Sequence of chain A:
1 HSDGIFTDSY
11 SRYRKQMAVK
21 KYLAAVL

Sequence of chain B:
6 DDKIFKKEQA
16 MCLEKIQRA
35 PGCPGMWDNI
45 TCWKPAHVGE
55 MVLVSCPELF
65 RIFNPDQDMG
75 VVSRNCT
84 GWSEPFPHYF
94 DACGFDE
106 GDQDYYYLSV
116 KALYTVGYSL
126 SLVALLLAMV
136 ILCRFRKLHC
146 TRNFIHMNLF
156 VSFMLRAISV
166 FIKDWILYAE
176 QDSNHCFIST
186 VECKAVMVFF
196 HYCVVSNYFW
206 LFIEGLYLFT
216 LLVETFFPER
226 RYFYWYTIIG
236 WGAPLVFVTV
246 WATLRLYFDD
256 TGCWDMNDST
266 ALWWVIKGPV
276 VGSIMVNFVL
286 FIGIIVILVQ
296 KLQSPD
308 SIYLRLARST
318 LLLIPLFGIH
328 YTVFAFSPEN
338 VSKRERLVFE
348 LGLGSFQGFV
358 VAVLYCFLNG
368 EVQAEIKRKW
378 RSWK

Interface contacts:
Residue Q108 in chain B interacts with residue Y13 in chain A (closest heavy-atom distance 3.9 Å).
Residue K116 in chain B contacts residue F6 in chain A (closest heavy-atom distance 4.0 Å).
Residue F93 in chain B interacts with residue L23 in chain A (closest heavy-atom distance 3.9 Å).
Residue I66 in chain B is in contact with residue K15 in chain A (closest heavy-atom distance 4.0 Å).
Residue R161 in chain B interacts with residue S2 in chain A (closest heavy-atom distance 4.3 Å).
Residue V115 in chain B interacts with residue F6 in chain A (closest heavy-atom distance 3.6 Å).
Residue Y112 in chain B interacts with residue S9 in chain A (closest heavy-atom distance 2.3 Å).
Residue Y203 in chain B interacts with residue S2 in chain A (closest heavy-atom distance 4.1 Å).
Residue Y112 in chain B interacts with residue F6 in chain A (closest heavy-atom distance 3.6 Å).
Residue L348 in chain B is in contact with residue S2 in chain A (closest heavy-atom distance 3.3 Å).
Residue I44 in chain B interacts with residue V26 in chain A (closest heavy-atom distance 3.7 Å).
Residue D177 in chain B interacts with residue M17 in chain A (closest heavy-atom distance 3.4 Å).
Residue F67 in chain B is in contact with residue Q16 in chain A (closest heavy-atom distance 3.3 Å).
Residue Y112 in chain B is in contact with residue Y13 in chain A (closest heavy-atom distance 3.5 Å).
Residue A174 in chain B is in contact with residue R14 in chain A (closest heavy-atom distance 3.4 Å).
Residue L348 in chain B interacts with residue D3 in chain A (closest heavy-atom distance 3.3 Å).
Residue R161 in chain B is in contact with residue D3 in chain A (closest heavy-atom distance 3.5 Å).
Residue D260 in chain B interacts with residue T7 in chain A (closest heavy-atom distance 4.1 Å).
Residue K116 in chain B interacts with residue Y10 in chain A (closest heavy-atom distance 4.1 Å).
Residue V199 in chain B interacts with residue D3 in chain A (closest heavy-atom distance 4.0 Å).
Residue F67 in chain B contacts residue V19 in chain A (closest heavy-atom distance 3.7 Å).
Residue I9 in chain B contacts residue Y22 in chain A (closest heavy-atom distance 4.0 Å).
Residue M261 in chain B contacts residue S11 in chain A (closest heavy-atom distance 3.3 Å).
Residue D263 in chain B is in contact with residue D8 in chain A (closest heavy-atom distance 2.9 Å).
Residue F195 in chain B contacts residue D3 in chain A (closest heavy-atom distance 3.6 Å).
Residue Y123 in chain B interacts with residue D3 in chain A (closest heavy-atom distance 3.2 Å).
Residue M261 in chain B interacts with residue D8 in chain A (closest heavy-atom distance 3.7 Å).
Residue M261 in chain B interacts with residue R12 in chain A (closest heavy-atom distance 3.7 Å).
Residue E347 in chain B interacts with residue S2 in chain A (closest heavy-atom distance 3.7 Å).
Residue M261 in chain B is in contact with residue K15 in chain A (closest heavy-atom distance 3.7 Å).
Residue I271 in chain B is in contact with residue H1 in chain A (closest heavy-atom distance 4.0 Å).
Residue C181 in chain B is in contact with residue K15 in chain A (closest heavy-atom distance 3.1 Å).
Residue D260 in chain B is in contact with residue D8 in chain A (closest heavy-atom distance 4.1 Å).
Residue Y112 in chain B interacts with residue Y10 in chain A (closest heavy-atom distance 3.5 Å).
Residue D107 in chain B is in contact with residue M17 in chain A (closest heavy-atom distance 4.0 Å).
Residue F10 in chain B contacts residue Y22 in chain A (closest heavy-atom distance 3.3 Å).
Residue K168 in chain B is in contact with residue T7 in chain A (closest heavy-atom distance 4.0 Å).
Residue I66 in chain B is in contact with residue Q16 in chain A (closest heavy-atom distance 3.3 Å).
Residue D42 in chain B interacts with residue V26 in chain A (closest heavy-atom distance 4.2 Å).
Residue I66 in chain B is in contact with residue V19 in chain A (closest heavy-atom distance 3.7 Å).
Residue L63 in chain B contacts residue Y22 in chain A (closest heavy-atom distance 3.9 Å).
Residue I66 in chain B contacts residue R12 in chain A (closest heavy-atom distance 4.3 Å).
Residue Y119 in chain B is in contact with residue F6 in chain A (closest heavy-atom distance 3.2 Å).
Residue L344 in chain B interacts with residue I5 in chain A (closest heavy-atom distance 3.8 Å).
Residue V199 in chain B interacts with residue H1 in chain A (closest heavy-atom distance 3.5 Å).
Residue C181 in chain B contacts residue A18 in chain A (closest heavy-atom distance 4.3 Å).
Residue D177 in chain B is in contact with residue K21 in chain A (closest heavy-atom distance 3.8 Å).
Residue D107 in chain B contacts residue Y13 in chain A (closest heavy-atom distance 3.0 Å).
Residue D6 in chain B is in contact with residue Y22 in chain A (closest heavy-atom distance 3.1 Å).
Residue N43 in chain B is in contact with residue V26 in chain A (closest heavy-atom distance 3.7 Å).
Residue D109 in chain B contacts residue Y13 in chain A (closest heavy-atom distance 3.4 Å).
Residue L172 in chain B interacts with residue R14 in chain A (closest heavy-atom distance 3.1 Å).
Residue L344 in chain B is in contact with residue F6 in chain A (closest heavy-atom distance 3.8 Å).
Residue D177 in chain B is in contact with residue A18 in chain A (closest heavy-atom distance 3.3 Å).
Residue W268 in chain B is in contact with residue H1 in chain A (closest heavy-atom distance 3.6 Å).
Residue V275 in chain B contacts residue H1 in chain A (closest heavy-atom distance 4.2 Å).
Residue D260 in chain B is in contact with residue S11 in chain A (closest heavy-atom distance 3.4 Å).
Residue L172 in chain B is in contact with residue Y10 in chain A (closest heavy-atom distance 3.6 Å).
Residue K272 in chain B contacts residue H1 in chain A (closest heavy-atom distance 3.7 Å).
Residue W268 in chain B is in contact with residue G4 in chain A (closest heavy-atom distance 3.5 Å).

These two protein chains interact to form a complex.